These two protein chains interact to form a complex.

Sequence of chain B:
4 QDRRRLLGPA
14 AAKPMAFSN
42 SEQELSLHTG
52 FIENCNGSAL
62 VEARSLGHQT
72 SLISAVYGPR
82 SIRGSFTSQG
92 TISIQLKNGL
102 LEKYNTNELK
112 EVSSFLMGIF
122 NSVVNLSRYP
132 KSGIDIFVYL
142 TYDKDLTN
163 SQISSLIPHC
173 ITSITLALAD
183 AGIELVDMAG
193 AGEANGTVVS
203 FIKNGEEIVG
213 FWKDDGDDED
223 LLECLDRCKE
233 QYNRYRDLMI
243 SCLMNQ

Sequence of chain A:
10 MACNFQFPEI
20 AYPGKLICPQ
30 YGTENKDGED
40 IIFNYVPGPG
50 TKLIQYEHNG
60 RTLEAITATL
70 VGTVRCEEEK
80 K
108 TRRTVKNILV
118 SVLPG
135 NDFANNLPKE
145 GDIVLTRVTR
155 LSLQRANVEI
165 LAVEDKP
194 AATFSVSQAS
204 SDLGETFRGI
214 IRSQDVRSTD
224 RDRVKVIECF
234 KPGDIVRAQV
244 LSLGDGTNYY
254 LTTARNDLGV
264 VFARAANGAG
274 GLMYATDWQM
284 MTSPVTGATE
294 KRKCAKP

Residue-level contacts at the interface:
Residue L246 in chain A interacts with residue K132 in chain B (closest heavy-atom distance 3.0 Å).
Residue G249 in chain A contacts residue I83 in chain B (closest heavy-atom distance 2.9 Å).
Residue A138 in chain A contacts residue P80 in chain B (closest heavy-atom distance 3.6 Å).
Residue L69 in chain A interacts with residue G184 in chain B (closest heavy-atom distance 3.2 Å).
Residue N251 in chain A contacts residue K132 in chain B (closest heavy-atom distance 4.0 Å).
Residue F210 in chain A contacts residue P80 in chain B (closest heavy-atom distance 3.7 Å).
Residue F210 in chain A interacts with residue S82 in chain B (closest heavy-atom distance 3.6 Å).
Residue T209 in chain A is in contact with residue S82 in chain B (closest heavy-atom distance 3.8 Å).
Residue L141 in chain A contacts residue Y130 in chain B (closest heavy-atom distance 4.2 Å).
Residue G247 in chain A is in contact with residue F87 in chain B (closest heavy-atom distance 3.3 Å).
Residue I53 in chain A is in contact with residue V188 in chain B (closest heavy-atom distance 3.6 Å).
Residue D248 in chain A contacts residue S86 in chain B (closest heavy-atom distance 3.7 Å).
Residue P22 in chain A interacts with residue L187 in chain B (closest heavy-atom distance 3.7 Å).
Residue P22 in chain A is in contact with residue M190 in chain B (closest heavy-atom distance 3.3 Å).
Residue Y252 in chain A is in contact with residue K132 in chain B (closest heavy-atom distance 3.3 Å).
Residue L141 in chain A is in contact with residue S133 in chain B (closest heavy-atom distance 3.3 Å).
Residue E208 in chain A interacts with residue R81 in chain B (closest heavy-atom distance 3.2 Å).
Residue D136 in chain A is in contact with residue G184 in chain B (closest heavy-atom distance 4.2 Å).
Residue T50 in chain A is in contact with residue R129 in chain B (closest heavy-atom distance 3.6 Å).
Residue G249 in chain A contacts residue R84 in chain B (closest heavy-atom distance 3.8 Å).
Residue K51 in chain A is in contact with residue N126 in chain B (closest heavy-atom distance 3.5 Å).
Residue G23 in chain A is in contact with residue V188 in chain B (closest heavy-atom distance 3.5 Å).
Residue N139 in chain A contacts residue E186 in chain B (closest heavy-atom distance 3.5 Å).
Residue D136 in chain A is in contact with residue A183 in chain B (closest heavy-atom distance 3.0 Å).
Residue G49 in chain A is in contact with residue R129 in chain B (closest heavy-atom distance 3.6 Å).
Residue T68 in chain A interacts with residue L187 in chain B (closest heavy-atom distance 2.9 Å).
Residue G49 in chain A interacts with residue E186 in chain B (closest heavy-atom distance 3.3 Å).
Residue A138 in chain A is in contact with residue Y130 in chain B (closest heavy-atom distance 4.1 Å).
Residue L69 in chain A contacts residue E186 in chain B (closest heavy-atom distance 3.7 Å).
Residue G249 in chain A contacts residue F87 in chain B (closest heavy-atom distance 3.9 Å).
Residue E208 in chain A interacts with residue S82 in chain B (closest heavy-atom distance 3.5 Å).
Residue Y21 in chain A interacts with residue I242 in chain B (closest heavy-atom distance 3.5 Å).
Residue I19 in chain A interacts with residue M246 in chain B (closest heavy-atom distance 3.7 Å).
Residue D248 in chain A is in contact with residue F87 in chain B (closest heavy-atom distance 3.8 Å).
Residue Q201 in chain A interacts with residue N57 in chain B (closest heavy-atom distance 4.1 Å).
Residue P22 in chain A is in contact with residue D189 in chain B (closest heavy-atom distance 3.6 Å).
Residue G23 in chain A is in contact with residue D189 in chain B (closest heavy-atom distance 3.4 Å).
Residue L246 in chain A contacts residue F87 in chain B (closest heavy-atom distance 4.1 Å).
Residue F210 in chain A is in contact with residue K132 in chain B (closest heavy-atom distance 3.7 Å).
Residue R211 in chain A contacts residue R84 in chain B (closest heavy-atom distance 3.4 Å).
Residue G249 in chain A is in contact with residue K132 in chain B (closest heavy-atom distance 3.6 Å).
Residue Y55 in chain A is in contact with residue K205 in chain B (closest heavy-atom distance 4.2 Å).
Residue G249 in chain A interacts with residue S86 in chain B (closest heavy-atom distance 2.6 Å).
Residue T68 in chain A interacts with residue E186 in chain B (closest heavy-atom distance 3.1 Å).
Residue F210 in chain A interacts with residue R81 in chain B (closest heavy-atom distance 3.5 Å).
Residue V70 in chain A contacts residue M246 in chain B (closest heavy-atom distance 4.1 Å).
Residue V70 in chain A is in contact with residue L245 in chain B (closest heavy-atom distance 3.8 Å).
Residue Y21 in chain A is in contact with residue M246 in chain B (closest heavy-atom distance 3.6 Å).
Residue P48 in chain A contacts residue R129 in chain B (closest heavy-atom distance 3.5 Å).
Residue F210 in chain A interacts with residue S133 in chain B (closest heavy-atom distance 3.6 Å).
Residue L69 in chain A contacts residue I185 in chain B (closest heavy-atom distance 3.8 Å).
Residue A20 in chain A interacts with residue M246 in chain B (closest heavy-atom distance 3.4 Å).
Residue L141 in chain A is in contact with residue P80 in chain B (closest heavy-atom distance 4.1 Å).
Residue A67 in chain A is in contact with residue L187 in chain B (closest heavy-atom distance 4.1 Å).
Residue T250 in chain A interacts with residue R84 in chain B (closest heavy-atom distance 3.9 Å).
Residue G47 in chain A is in contact with residue R129 in chain B (closest heavy-atom distance 4.1 Å).
Residue V70 in chain A interacts with residue A181 in chain B (closest heavy-atom distance 3.4 Å).
Residue L141 in chain A contacts residue P131 in chain B (closest heavy-atom distance 4.1 Å).
Residue T68 in chain A is in contact with residue I185 in chain B (closest heavy-atom distance 4.1 Å).
Residue D248 in chain A contacts residue K132 in chain B (closest heavy-atom distance 3.1 Å).